The following describes two proteins that form a bound complex.

Contacts between the two chains:
Residue Q1055 in protein 2 interacts with residue K348 in protein 1 (closest heavy-atom distance 3.2 Å).
Residue D448 in protein 2 contacts residue K154 in protein 1 (closest heavy-atom distance 3.0 Å).
Residue I1062 in protein 2 contacts residue L352 in protein 1 (closest heavy-atom distance 3.5 Å).
Residue K400 in protein 2 contacts residue W455 in protein 1 (closest heavy-atom distance 3.4 Å).
Residue P1056 in protein 2 is in contact with residue W392 in protein 1 (closest heavy-atom distance 3.4 Å).
Residue K264 in protein 2 is in contact with residue W455 in protein 1 (closest heavy-atom distance 3.5 Å).
Residue D390 in protein 2 contacts residue M497 in protein 1 (closest heavy-atom distance 3.2 Å).
Residue I469 in protein 2 contacts residue P331 in protein 1 (closest heavy-atom distance 3.0 Å).
Residue V342 in protein 2 contacts residue R552 in protein 1 (closest heavy-atom distance 3.3 Å).
Residue I469 in protein 2 interacts with residue S333 in protein 1 (closest heavy-atom distance 3.0 Å).
Residue Q1055 in protein 2 is in contact with residue V33 in protein 1 (closest heavy-atom distance 2.8 Å).
Residue Q414 in protein 2 interacts with residue L460 in protein 1 (closest heavy-atom distance 3.2 Å).
Residue R339 in protein 2 is in contact with residue T546 in protein 1 (closest heavy-atom distance 3.4 Å).
Residue S1028 in protein 2 is in contact with residue S338 in protein 1 (closest heavy-atom distance 3.1 Å).
Residue D454 in protein 2 interacts with residue Y219 in protein 1 (closest heavy-atom distance 3.3 Å).
Residue A1053 in protein 2 contacts residue F382 in protein 1 (closest heavy-atom distance 3.4 Å).
Residue V342 in protein 2 contacts residue R551 in protein 1 (closest heavy-atom distance 3.5 Å).
Residue R466 in protein 2 interacts with residue Q293 in protein 1 (closest heavy-atom distance 3.4 Å).
Residue Q414 in protein 2 is in contact with residue E462 in protein 1 (closest heavy-atom distance 3.3 Å).
Residue Y430 in protein 2 interacts with residue N341 in protein 1 (closest heavy-atom distance 3.2 Å).
Residue V343 in protein 2 is in contact with residue R552 in protein 1 (closest heavy-atom distance 3.4 Å).
Residue L1057 in protein 2 contacts residue T384 in protein 1 (closest heavy-atom distance 3.2 Å).
Residue A1059 in protein 2 contacts residue T384 in protein 1 (closest heavy-atom distance 2.9 Å).
Residue R451 in protein 2 is in contact with residue L254 in protein 1 (closest heavy-atom distance 3.5 Å).
Residue T341 in protein 2 contacts residue R552 in protein 1 (closest heavy-atom distance 3.1 Å).
Residue R406 in protein 2 is in contact with residue H490 in protein 1 (closest heavy-atom distance 3.5 Å).
Residue I469 in protein 2 is in contact with residue T332 in protein 1 (closest heavy-atom distance 3.1 Å).
Residue Y430 in protein 2 contacts residue P331 in protein 1 (closest heavy-atom distance 3.4 Å).
Residue I469 in protein 2 interacts with residue T330 in protein 1 (closest heavy-atom distance 3.4 Å).
Residue D344 in protein 2 is in contact with residue G550 in protein 1 (closest heavy-atom distance 2.9 Å).
Residue I1058 in protein 2 contacts residue T384 in protein 1 (closest heavy-atom distance 3.4 Å).
Residue Q414 in protein 2 is in contact with residue T463 in protein 1 (closest heavy-atom distance 3.1 Å).
Residue Q1051 in protein 2 is in contact with residue W30 in protein 1 (closest heavy-atom distance 3.1 Å).
Residue D390 in protein 2 contacts residue Y509 in protein 1 (closest heavy-atom distance 3.0 Å).
Residue Q1055 in protein 2 interacts with residue W392 in protein 1 (closest heavy-atom distance 3.2 Å).
Residue H401 in protein 2 is in contact with residue W455 in protein 1 (closest heavy-atom distance 3.0 Å).
Residue D394 in protein 2 is in contact with residue R492 in protein 1 (closest heavy-atom distance 2.8 Å).
Residue Q369 in protein 2 interacts with residue V536 in protein 1 (closest heavy-atom distance 3.3 Å).
Residue F447 in protein 2 contacts residue Y219 in protein 1 (closest heavy-atom distance 3.5 Å).
Residue E1046 in protein 2 interacts with residue L336 in protein 1 (closest heavy-atom distance 3.4 Å).
Residue E1052 in protein 2 interacts with residue K348 in protein 1 (closest heavy-atom distance 3.0 Å).
Residue R1031 in protein 2 is in contact with residue E451 in protein 1 (closest heavy-atom distance 2.6 Å).
Residue Q1064 in protein 2 is in contact with residue A355 in protein 1 (closest heavy-atom distance 3.4 Å).
Residue R1035 in protein 2 is in contact with residue L427 in protein 1 (closest heavy-atom distance 3.3 Å).
Residue H470 in protein 2 interacts with residue S333 in protein 1 (closest heavy-atom distance 2.7 Å).
Residue N467 in protein 2 contacts residue R292 in protein 1 (closest heavy-atom distance 3.3 Å).
Residue R451 in protein 2 contacts residue E290 in protein 1 (closest heavy-atom distance 2.5 Å).
Residue Y430 in protein 2 is in contact with residue A328 in protein 1 (closest heavy-atom distance 3.0 Å).
Residue L1057 in protein 2 interacts with residue Q383 in protein 1 (closest heavy-atom distance 3.4 Å).
Residue R451 in protein 2 is in contact with residue K154 in protein 1 (closest heavy-atom distance 3.2 Å).
Residue R361 in protein 2 interacts with residue D539 in protein 1 (closest heavy-atom distance 3.3 Å).
Residue E1060 in protein 2 interacts with residue R386 in protein 1 (closest heavy-atom distance 3.0 Å).
Residue G392 in protein 2 contacts residue W496 in protein 1 (closest heavy-atom distance 3.5 Å).
Residue R1035 in protein 2 contacts residue G425 in protein 1 (closest heavy-atom distance 3.2 Å).
Residue N445 in protein 2 is in contact with residue L151 in protein 1 (closest heavy-atom distance 3.4 Å).
Residue D1054 in protein 2 interacts with residue Y35 in protein 1 (closest heavy-atom distance 3.4 Å).
Residue R466 in protein 2 interacts with residue A291 in protein 1 (closest heavy-atom distance 2.9 Å).
Residue V388 in protein 2 is in contact with residue Y509 in protein 1 (closest heavy-atom distance 3.4 Å).
Residue Y430 in protein 2 is in contact with residue V344 in protein 1 (closest heavy-atom distance 3.4 Å).
Residue H259 in protein 2 contacts residue W455 in protein 1 (closest heavy-atom distance 3.5 Å).

Sequence of protein 2:
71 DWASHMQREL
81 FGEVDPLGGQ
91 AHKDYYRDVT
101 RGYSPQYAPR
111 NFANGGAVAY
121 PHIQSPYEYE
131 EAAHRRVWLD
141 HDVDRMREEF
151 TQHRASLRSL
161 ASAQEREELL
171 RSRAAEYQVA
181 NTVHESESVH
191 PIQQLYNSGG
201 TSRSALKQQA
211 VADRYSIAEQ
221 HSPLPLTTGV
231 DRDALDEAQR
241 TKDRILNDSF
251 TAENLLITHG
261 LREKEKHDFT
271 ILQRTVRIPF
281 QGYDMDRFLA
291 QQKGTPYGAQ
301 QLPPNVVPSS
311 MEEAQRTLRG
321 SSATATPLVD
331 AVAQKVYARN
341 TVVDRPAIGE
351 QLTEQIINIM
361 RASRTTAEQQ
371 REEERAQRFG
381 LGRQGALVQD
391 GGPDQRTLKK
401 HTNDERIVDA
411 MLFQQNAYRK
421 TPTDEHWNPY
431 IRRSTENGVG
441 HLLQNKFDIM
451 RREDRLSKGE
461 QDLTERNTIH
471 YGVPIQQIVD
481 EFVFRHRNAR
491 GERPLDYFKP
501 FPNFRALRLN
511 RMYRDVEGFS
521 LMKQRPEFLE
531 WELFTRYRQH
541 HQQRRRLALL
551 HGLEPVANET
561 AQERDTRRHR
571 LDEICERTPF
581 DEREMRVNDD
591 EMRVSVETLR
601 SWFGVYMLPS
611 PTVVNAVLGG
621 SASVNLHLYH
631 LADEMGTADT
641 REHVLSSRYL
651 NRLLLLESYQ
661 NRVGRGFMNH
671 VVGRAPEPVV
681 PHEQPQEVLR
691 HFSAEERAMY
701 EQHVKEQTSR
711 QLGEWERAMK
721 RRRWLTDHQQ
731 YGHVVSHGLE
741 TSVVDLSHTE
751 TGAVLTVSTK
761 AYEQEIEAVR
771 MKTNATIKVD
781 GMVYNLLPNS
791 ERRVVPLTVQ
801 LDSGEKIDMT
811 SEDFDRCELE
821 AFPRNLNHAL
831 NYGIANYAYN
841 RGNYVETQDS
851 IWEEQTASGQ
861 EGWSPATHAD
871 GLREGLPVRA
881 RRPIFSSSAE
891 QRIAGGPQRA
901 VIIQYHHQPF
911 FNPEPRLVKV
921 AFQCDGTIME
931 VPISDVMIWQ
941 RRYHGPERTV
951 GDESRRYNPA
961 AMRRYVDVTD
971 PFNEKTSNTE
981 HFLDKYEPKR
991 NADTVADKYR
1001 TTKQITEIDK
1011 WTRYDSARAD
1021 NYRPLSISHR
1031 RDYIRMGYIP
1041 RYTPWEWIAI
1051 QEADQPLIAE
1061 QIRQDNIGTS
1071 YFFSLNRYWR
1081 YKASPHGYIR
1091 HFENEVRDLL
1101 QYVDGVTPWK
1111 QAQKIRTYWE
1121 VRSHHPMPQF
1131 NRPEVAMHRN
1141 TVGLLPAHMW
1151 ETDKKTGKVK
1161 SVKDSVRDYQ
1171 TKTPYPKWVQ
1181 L

Sequence of protein 1:
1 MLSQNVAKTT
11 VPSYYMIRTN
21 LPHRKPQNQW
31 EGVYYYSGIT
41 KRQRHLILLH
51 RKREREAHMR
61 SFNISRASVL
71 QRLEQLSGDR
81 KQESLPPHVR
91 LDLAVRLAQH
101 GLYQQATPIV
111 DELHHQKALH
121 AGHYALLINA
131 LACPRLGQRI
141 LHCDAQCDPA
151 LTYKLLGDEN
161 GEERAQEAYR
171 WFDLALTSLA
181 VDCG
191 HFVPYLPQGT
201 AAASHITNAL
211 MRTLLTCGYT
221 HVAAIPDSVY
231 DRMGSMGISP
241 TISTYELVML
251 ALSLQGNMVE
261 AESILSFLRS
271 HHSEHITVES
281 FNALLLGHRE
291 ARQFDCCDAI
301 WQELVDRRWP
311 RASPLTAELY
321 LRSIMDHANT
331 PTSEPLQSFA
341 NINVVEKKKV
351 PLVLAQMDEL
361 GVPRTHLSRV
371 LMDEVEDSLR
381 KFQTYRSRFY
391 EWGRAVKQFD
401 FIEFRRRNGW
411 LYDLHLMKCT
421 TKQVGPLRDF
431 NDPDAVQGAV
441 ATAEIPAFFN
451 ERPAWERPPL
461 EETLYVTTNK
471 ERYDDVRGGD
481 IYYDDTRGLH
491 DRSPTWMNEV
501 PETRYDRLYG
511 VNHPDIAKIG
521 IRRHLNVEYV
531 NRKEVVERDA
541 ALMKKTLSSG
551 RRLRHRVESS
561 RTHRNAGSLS